Sequence of the first protein:
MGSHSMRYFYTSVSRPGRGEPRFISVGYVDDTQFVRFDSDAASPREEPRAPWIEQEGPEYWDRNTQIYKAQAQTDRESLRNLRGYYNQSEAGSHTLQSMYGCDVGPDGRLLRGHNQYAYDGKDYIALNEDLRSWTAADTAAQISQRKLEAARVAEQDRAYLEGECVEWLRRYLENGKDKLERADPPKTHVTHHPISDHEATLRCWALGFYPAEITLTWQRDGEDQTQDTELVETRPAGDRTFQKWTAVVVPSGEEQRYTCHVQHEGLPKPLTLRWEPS

Residue-level contacts at the interface:
Residue E164 in the first protein interacts with residue P2 in the second protein (closest heavy-atom distance 4.4 Å).
Residue N81 in the first protein interacts with residue M8 in the second protein (closest heavy-atom distance 3.8 Å).
Residue N64 in the first protein contacts residue P2 in the second protein (closest heavy-atom distance 3.5 Å).
Residue E77 in the first protein is in contact with residue M8 in the second protein (closest heavy-atom distance 3.7 Å).
Residue Y160 in the first protein interacts with residue P2 in the second protein (closest heavy-atom distance 3.8 Å).
Residue S78 in the first protein contacts residue L9 in the second protein (closest heavy-atom distance 2.9 Å).
Residue N115 in the first protein is in contact with residue Q3 in the second protein (closest heavy-atom distance 2.9 Å).
Residue V153 in the first protein interacts with residue L5 in the second protein (closest heavy-atom distance 4.0 Å).
Residue V153 in the first protein is in contact with residue T7 in the second protein (closest heavy-atom distance 3.8 Å).
Residue K147 in the first protein is in contact with residue M8 in the second protein (closest heavy-atom distance 4.4 Å).
Residue Y8 in the first protein is in contact with residue P2 in the second protein (closest heavy-atom distance 3.4 Å).
Residue D75 in the first protein contacts residue T7 in the second protein (closest heavy-atom distance 4.6 Å).
Residue D157 in the first protein is in contact with residue L5 in the second protein (closest heavy-atom distance 3.9 Å).
Residue L96 in the first protein is in contact with residue L9 in the second protein (closest heavy-atom distance 3.9 Å).
Residue R63 in the first protein interacts with residue T1 in the second protein (closest heavy-atom distance 2.7 Å).
Residue D157 in the first protein is in contact with residue Q3 in the second protein (closest heavy-atom distance 3.5 Å).
Residue L148 in the first protein is in contact with residue T7 in the second protein (closest heavy-atom distance 3.4 Å).
Residue K147 in the first protein contacts residue L9 in the second protein (closest heavy-atom distance 4.1 Å).
Residue Y10 in the first protein is in contact with residue P2 in the second protein (closest heavy-atom distance 3.6 Å).
Residue Y160 in the first protein is in contact with residue T1 in the second protein (closest heavy-atom distance 2.7 Å).
Residue Y172 in the first protein is in contact with residue T1 in the second protein (closest heavy-atom distance 2.7 Å).
Residue T74 in the first protein contacts residue T7 in the second protein (closest heavy-atom distance 3.0 Å).
Residue S78 in the first protein is in contact with residue T7 in the second protein (closest heavy-atom distance 4.1 Å).
Residue Y117 in the first protein is in contact with residue L9 in the second protein (closest heavy-atom distance 4.1 Å).
Residue Y124 in the first protein is in contact with residue L9 in the second protein (closest heavy-atom distance 4.1 Å).
Residue N64 in the first protein is in contact with residue T1 in the second protein (closest heavy-atom distance 3.2 Å).
Residue Y160 in the first protein contacts residue L5 in the second protein (closest heavy-atom distance 4.6 Å).
Residue Q71 in the first protein contacts residue T7 in the second protein (closest heavy-atom distance 3.3 Å).
Residue L82 in the first protein contacts residue L9 in the second protein (closest heavy-atom distance 4.7 Å).
Residue F34 in the first protein interacts with residue T1 in the second protein (closest heavy-atom distance 4.8 Å).
Residue Y100 in the first protein interacts with residue Q3 in the second protein (closest heavy-atom distance 3.0 Å).
Residue S78 in the first protein interacts with residue M8 in the second protein (closest heavy-atom distance 3.5 Å).
Residue Y10 in the first protein interacts with residue Q3 in the second protein (closest heavy-atom distance 4.5 Å).
Residue Q156 in the first protein interacts with residue L5 in the second protein (closest heavy-atom distance 3.8 Å).
Residue Y60 in the first protein contacts residue T1 in the second protein (closest heavy-atom distance 4.2 Å).
Residue Y160 in the first protein contacts residue D4 in the second protein (closest heavy-atom distance 5.0 Å).
Residue Y117 in the first protein is in contact with residue T7 in the second protein (closest heavy-atom distance 3.9 Å).
Residue Y85 in the first protein is in contact with residue L9 in the second protein (closest heavy-atom distance 2.6 Å).
Residue M6 in the first protein contacts residue T1 in the second protein (closest heavy-atom distance 4.0 Å).
Residue A70 in the first protein contacts residue N6 in the second protein (closest heavy-atom distance 4.0 Å).
Residue I125 in the first protein contacts residue L9 in the second protein (closest heavy-atom distance 4.3 Å).
Residue W168 in the first protein interacts with residue T1 in the second protein (closest heavy-atom distance 3.0 Å).
Residue L148 in the first protein contacts residue L9 in the second protein (closest heavy-atom distance 4.1 Å).
Residue E46 in the first protein contacts residue P2 in the second protein (closest heavy-atom distance 4.2 Å).
Residue T74 in the first protein interacts with residue M8 in the second protein (closest heavy-atom distance 3.6 Å).
Residue N81 in the first protein interacts with residue L9 in the second protein (closest heavy-atom distance 2.8 Å).
Residue I143 in the first protein interacts with residue L9 in the second protein (closest heavy-atom distance 4.9 Å).
Residue Q71 in the first protein contacts residue L5 in the second protein (closest heavy-atom distance 3.2 Å).
Residue Y100 in the first protein is in contact with residue P2 in the second protein (closest heavy-atom distance 3.2 Å).
Residue I67 in the first protein contacts residue D4 in the second protein (closest heavy-atom distance 3.6 Å).
Residue Y68 in the first protein interacts with residue P2 in the second protein (closest heavy-atom distance 3.6 Å).
Residue L148 in the first protein is in contact with residue M8 in the second protein (closest heavy-atom distance 4.0 Å).
Residue E164 in the first protein is in contact with residue T1 in the second protein (closest heavy-atom distance 3.9 Å).
Residue Y160 in the first protein contacts residue Q3 in the second protein (closest heavy-atom distance 3.6 Å).
Residue Q71 in the first protein is in contact with residue N6 in the second protein (closest heavy-atom distance 3.4 Å).
Residue I67 in the first protein contacts residue P2 in the second protein (closest heavy-atom distance 4.1 Å).
Residue T74 in the first protein is in contact with residue N6 in the second protein (closest heavy-atom distance 3.3 Å).
Residue S144 in the first protein is in contact with residue L9 in the second protein (closest heavy-atom distance 2.6 Å).
Residue Y8 in the first protein contacts residue T1 in the second protein (closest heavy-atom distance 2.8 Å).
Residue I67 in the first protein contacts residue Q3 in the second protein (closest heavy-atom distance 3.3 Å).

This data describes a binding interaction between two proteins.

Sequence of the second protein:
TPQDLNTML